Sequence of chain B:
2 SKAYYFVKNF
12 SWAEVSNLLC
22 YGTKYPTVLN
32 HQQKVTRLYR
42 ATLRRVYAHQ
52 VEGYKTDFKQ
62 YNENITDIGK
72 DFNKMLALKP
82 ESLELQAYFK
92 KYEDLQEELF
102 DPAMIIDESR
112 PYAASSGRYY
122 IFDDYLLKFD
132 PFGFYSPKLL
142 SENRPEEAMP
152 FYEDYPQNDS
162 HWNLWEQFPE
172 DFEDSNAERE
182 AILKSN

These two protein chains interact to form a complex.

Sequence of chain A:
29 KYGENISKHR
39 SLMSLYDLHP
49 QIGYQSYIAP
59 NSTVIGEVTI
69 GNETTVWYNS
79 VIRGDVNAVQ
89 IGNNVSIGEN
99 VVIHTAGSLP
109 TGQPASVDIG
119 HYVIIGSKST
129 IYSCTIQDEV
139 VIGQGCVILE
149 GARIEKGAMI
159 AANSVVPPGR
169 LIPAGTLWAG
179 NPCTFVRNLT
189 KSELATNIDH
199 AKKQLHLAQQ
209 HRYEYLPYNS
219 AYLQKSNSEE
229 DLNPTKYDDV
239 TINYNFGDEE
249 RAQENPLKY

Residue-level contacts at the interface:
Residue L175 in chain A is in contact with residue A149 in chain B (closest heavy-atom distance 3.2 Å).
Residue M157 in chain A interacts with residue P151 in chain B (closest heavy-atom distance 4.0 Å).
Residue H198 in chain A contacts residue Y153 in chain B (closest heavy-atom distance 3.5 Å).
Residue A193 in chain A interacts with residue Y156 in chain B (closest heavy-atom distance 3.7 Å).
Residue A177 in chain A interacts with residue A149 in chain B (closest heavy-atom distance 3.8 Å).
Residue L175 in chain A is in contact with residue M150 in chain B (closest heavy-atom distance 4.0 Å).
Residue T194 in chain A interacts with residue Y156 in chain B (closest heavy-atom distance 3.4 Å).
Residue R185 in chain A contacts residue E147 in chain B (closest heavy-atom distance 2.8 Å).
Residue T194 in chain A interacts with residue Y153 in chain B (closest heavy-atom distance 3.8 Å).
Residue L187 in chain A interacts with residue M150 in chain B (closest heavy-atom distance 4.3 Å).
Residue S190 in chain A is in contact with residue Y156 in chain B (closest heavy-atom distance 3.9 Å).
Residue M157 in chain A interacts with residue A149 in chain B (closest heavy-atom distance 4.9 Å).
Residue E191 in chain A is in contact with residue M150 in chain B (closest heavy-atom distance 3.5 Å).
Residue A159 in chain A contacts residue A149 in chain B (closest heavy-atom distance 3.6 Å).
Residue R185 in chain A contacts residue M150 in chain B (closest heavy-atom distance 3.2 Å).
Residue L175 in chain A is in contact with residue E147 in chain B (closest heavy-atom distance 4.6 Å).
Residue N195 in chain A is in contact with residue Y153 in chain B (closest heavy-atom distance 4.7 Å).
Residue M157 in chain A contacts residue M150 in chain B (closest heavy-atom distance 3.5 Å).